Contacts between the two chains:
Residue E689 in the second protein interacts with residue R71 in the first protein (closest heavy-atom distance 2.7 Å).
Residue E1683 in the second protein is in contact with residue R42 in the first protein (closest heavy-atom distance 3.3 Å).
Residue E689 in the second protein interacts with residue R40 in the first protein (closest heavy-atom distance 2.4 Å).
Residue L730 in the second protein contacts residue T6 in the first protein (closest heavy-atom distance 4.5 Å).
Residue L748 in the second protein is in contact with residue I7 in the first protein (closest heavy-atom distance 3.2 Å).
Residue C736 in the second protein contacts residue N32 in the first protein (closest heavy-atom distance 3.7 Å).
Residue E689 in the second protein contacts residue T27 in the first protein (closest heavy-atom distance 4.5 Å).
Residue F685 in the second protein interacts with residue R71 in the first protein (closest heavy-atom distance 3.4 Å).
Residue W713 in the second protein contacts residue N32 in the first protein (closest heavy-atom distance 4.1 Å).
Residue F685 in the second protein contacts residue E102 in the first protein (closest heavy-atom distance 3.2 Å).
Residue L748 in the second protein interacts with residue R71 in the first protein (closest heavy-atom distance 4.3 Å).
Residue P638 in the second protein interacts with residue G89 in the first protein (closest heavy-atom distance 4.4 Å).
Residue E1636 in the second protein contacts residue K34 in the first protein (closest heavy-atom distance 4.4 Å).
Residue A1676 in the second protein interacts with residue G89 in the first protein (closest heavy-atom distance 4.2 Å).
Residue R647 in the second protein contacts residue G33 in the first protein (closest heavy-atom distance 4.5 Å).
Residue V1770 in the second protein contacts residue E54 in the first protein (closest heavy-atom distance 4.2 Å).
Residue V1770 in the second protein is in contact with residue F46 in the first protein (closest heavy-atom distance 3.5 Å).
Residue T687 in the second protein contacts residue R40 in the first protein (closest heavy-atom distance 4.4 Å).
Residue S1768 in the second protein interacts with residue F46 in the first protein (closest heavy-atom distance 3.5 Å).
Residue S1679 in the second protein is in contact with residue V90 in the first protein (closest heavy-atom distance 4.0 Å).
Residue V1770 in the second protein interacts with residue V55 in the first protein (closest heavy-atom distance 3.7 Å).
Residue F685 in the second protein interacts with residue R40 in the first protein (closest heavy-atom distance 3.2 Å).
Residue E1782 in the second protein is in contact with residue R42 in the first protein (closest heavy-atom distance 3.8 Å).
Residue E689 in the second protein contacts residue D100 in the first protein (closest heavy-atom distance 3.5 Å).
Residue R640 in the second protein is in contact with residue G89 in the first protein (closest heavy-atom distance 3.5 Å).
Residue F1769 in the second protein interacts with residue Y82 in the first protein (closest heavy-atom distance 4.4 Å).
Residue L637 in the second protein contacts residue G89 in the first protein (closest heavy-atom distance 4.0 Å).
Residue S1771 in the second protein is in contact with residue E54 in the first protein (closest heavy-atom distance 4.3 Å).
Residue S1768 in the second protein interacts with residue K44 in the first protein (closest heavy-atom distance 2.6 Å).
Residue R640 in the second protein interacts with residue P88 in the first protein (closest heavy-atom distance 3.5 Å).
Residue D1682 in the second protein is in contact with residue S38 in the first protein (closest heavy-atom distance 3.8 Å).
Residue H1680 in the second protein is in contact with residue G89 in the first protein (closest heavy-atom distance 4.5 Å).
Residue R647 in the second protein is in contact with residue K35 in the first protein (closest heavy-atom distance 3.1 Å).
Residue F685 in the second protein contacts residue H25 in the first protein (closest heavy-atom distance 4.3 Å).
Residue R750 in the second protein is in contact with residue P9 in the first protein (closest heavy-atom distance 3.8 Å).
Residue F1769 in the second protein interacts with residue V90 in the first protein (closest heavy-atom distance 3.5 Å).
Residue C736 in the second protein interacts with residue G33 in the first protein (closest heavy-atom distance 4.2 Å).
Residue R640 in the second protein is in contact with residue P93 in the first protein (closest heavy-atom distance 3.4 Å).
Residue A1676 in the second protein interacts with residue V90 in the first protein (closest heavy-atom distance 4.0 Å).
Residue H747 in the second protein is in contact with residue P9 in the first protein (closest heavy-atom distance 3.8 Å).
Residue P1684 in the second protein is in contact with residue D41 in the first protein (closest heavy-atom distance 3.7 Å).
Residue E1683 in the second protein is in contact with residue D41 in the first protein (closest heavy-atom distance 4.5 Å).
Residue R640 in the second protein is in contact with residue I91 in the first protein (closest heavy-atom distance 2.8 Å).
Residue S1768 in the second protein interacts with residue Y26 in the first protein (closest heavy-atom distance 3.2 Å).
Residue S1679 in the second protein is in contact with residue F36 in the first protein (closest heavy-atom distance 2.5 Å).
Residue W713 in the second protein is in contact with residue K34 in the first protein (closest heavy-atom distance 3.6 Å).
Residue Q645 in the second protein contacts residue K34 in the first protein (closest heavy-atom distance 3.4 Å).
Residue R640 in the second protein is in contact with residue T85 in the first protein (closest heavy-atom distance 3.7 Å).
Residue R640 in the second protein interacts with residue H87 in the first protein (closest heavy-atom distance 3.3 Å).
Residue F1769 in the second protein contacts residue D37 in the first protein (closest heavy-atom distance 3.9 Å).
Residue L730 in the second protein interacts with residue I7 in the first protein (closest heavy-atom distance 3.8 Å).
Residue E1782 in the second protein contacts residue K44 in the first protein (closest heavy-atom distance 3.5 Å).
Residue D1682 in the second protein contacts residue D41 in the first protein (closest heavy-atom distance 3.2 Å).
Residue R1672 in the second protein contacts residue P88 in the first protein (closest heavy-atom distance 4.5 Å).
Residue L643 in the second protein contacts residue G89 in the first protein (closest heavy-atom distance 3.2 Å).
Residue S1768 in the second protein interacts with residue D37 in the first protein (closest heavy-atom distance 4.4 Å).
Residue F1769 in the second protein is in contact with residue H87 in the first protein (closest heavy-atom distance 4.3 Å).
Residue P638 in the second protein interacts with residue P88 in the first protein (closest heavy-atom distance 4.4 Å).
Residue A688 in the second protein interacts with residue R40 in the first protein (closest heavy-atom distance 3.3 Å).
Residue R640 in the second protein contacts residue P92 in the first protein (closest heavy-atom distance 3.4 Å).

Sequence of the second protein:
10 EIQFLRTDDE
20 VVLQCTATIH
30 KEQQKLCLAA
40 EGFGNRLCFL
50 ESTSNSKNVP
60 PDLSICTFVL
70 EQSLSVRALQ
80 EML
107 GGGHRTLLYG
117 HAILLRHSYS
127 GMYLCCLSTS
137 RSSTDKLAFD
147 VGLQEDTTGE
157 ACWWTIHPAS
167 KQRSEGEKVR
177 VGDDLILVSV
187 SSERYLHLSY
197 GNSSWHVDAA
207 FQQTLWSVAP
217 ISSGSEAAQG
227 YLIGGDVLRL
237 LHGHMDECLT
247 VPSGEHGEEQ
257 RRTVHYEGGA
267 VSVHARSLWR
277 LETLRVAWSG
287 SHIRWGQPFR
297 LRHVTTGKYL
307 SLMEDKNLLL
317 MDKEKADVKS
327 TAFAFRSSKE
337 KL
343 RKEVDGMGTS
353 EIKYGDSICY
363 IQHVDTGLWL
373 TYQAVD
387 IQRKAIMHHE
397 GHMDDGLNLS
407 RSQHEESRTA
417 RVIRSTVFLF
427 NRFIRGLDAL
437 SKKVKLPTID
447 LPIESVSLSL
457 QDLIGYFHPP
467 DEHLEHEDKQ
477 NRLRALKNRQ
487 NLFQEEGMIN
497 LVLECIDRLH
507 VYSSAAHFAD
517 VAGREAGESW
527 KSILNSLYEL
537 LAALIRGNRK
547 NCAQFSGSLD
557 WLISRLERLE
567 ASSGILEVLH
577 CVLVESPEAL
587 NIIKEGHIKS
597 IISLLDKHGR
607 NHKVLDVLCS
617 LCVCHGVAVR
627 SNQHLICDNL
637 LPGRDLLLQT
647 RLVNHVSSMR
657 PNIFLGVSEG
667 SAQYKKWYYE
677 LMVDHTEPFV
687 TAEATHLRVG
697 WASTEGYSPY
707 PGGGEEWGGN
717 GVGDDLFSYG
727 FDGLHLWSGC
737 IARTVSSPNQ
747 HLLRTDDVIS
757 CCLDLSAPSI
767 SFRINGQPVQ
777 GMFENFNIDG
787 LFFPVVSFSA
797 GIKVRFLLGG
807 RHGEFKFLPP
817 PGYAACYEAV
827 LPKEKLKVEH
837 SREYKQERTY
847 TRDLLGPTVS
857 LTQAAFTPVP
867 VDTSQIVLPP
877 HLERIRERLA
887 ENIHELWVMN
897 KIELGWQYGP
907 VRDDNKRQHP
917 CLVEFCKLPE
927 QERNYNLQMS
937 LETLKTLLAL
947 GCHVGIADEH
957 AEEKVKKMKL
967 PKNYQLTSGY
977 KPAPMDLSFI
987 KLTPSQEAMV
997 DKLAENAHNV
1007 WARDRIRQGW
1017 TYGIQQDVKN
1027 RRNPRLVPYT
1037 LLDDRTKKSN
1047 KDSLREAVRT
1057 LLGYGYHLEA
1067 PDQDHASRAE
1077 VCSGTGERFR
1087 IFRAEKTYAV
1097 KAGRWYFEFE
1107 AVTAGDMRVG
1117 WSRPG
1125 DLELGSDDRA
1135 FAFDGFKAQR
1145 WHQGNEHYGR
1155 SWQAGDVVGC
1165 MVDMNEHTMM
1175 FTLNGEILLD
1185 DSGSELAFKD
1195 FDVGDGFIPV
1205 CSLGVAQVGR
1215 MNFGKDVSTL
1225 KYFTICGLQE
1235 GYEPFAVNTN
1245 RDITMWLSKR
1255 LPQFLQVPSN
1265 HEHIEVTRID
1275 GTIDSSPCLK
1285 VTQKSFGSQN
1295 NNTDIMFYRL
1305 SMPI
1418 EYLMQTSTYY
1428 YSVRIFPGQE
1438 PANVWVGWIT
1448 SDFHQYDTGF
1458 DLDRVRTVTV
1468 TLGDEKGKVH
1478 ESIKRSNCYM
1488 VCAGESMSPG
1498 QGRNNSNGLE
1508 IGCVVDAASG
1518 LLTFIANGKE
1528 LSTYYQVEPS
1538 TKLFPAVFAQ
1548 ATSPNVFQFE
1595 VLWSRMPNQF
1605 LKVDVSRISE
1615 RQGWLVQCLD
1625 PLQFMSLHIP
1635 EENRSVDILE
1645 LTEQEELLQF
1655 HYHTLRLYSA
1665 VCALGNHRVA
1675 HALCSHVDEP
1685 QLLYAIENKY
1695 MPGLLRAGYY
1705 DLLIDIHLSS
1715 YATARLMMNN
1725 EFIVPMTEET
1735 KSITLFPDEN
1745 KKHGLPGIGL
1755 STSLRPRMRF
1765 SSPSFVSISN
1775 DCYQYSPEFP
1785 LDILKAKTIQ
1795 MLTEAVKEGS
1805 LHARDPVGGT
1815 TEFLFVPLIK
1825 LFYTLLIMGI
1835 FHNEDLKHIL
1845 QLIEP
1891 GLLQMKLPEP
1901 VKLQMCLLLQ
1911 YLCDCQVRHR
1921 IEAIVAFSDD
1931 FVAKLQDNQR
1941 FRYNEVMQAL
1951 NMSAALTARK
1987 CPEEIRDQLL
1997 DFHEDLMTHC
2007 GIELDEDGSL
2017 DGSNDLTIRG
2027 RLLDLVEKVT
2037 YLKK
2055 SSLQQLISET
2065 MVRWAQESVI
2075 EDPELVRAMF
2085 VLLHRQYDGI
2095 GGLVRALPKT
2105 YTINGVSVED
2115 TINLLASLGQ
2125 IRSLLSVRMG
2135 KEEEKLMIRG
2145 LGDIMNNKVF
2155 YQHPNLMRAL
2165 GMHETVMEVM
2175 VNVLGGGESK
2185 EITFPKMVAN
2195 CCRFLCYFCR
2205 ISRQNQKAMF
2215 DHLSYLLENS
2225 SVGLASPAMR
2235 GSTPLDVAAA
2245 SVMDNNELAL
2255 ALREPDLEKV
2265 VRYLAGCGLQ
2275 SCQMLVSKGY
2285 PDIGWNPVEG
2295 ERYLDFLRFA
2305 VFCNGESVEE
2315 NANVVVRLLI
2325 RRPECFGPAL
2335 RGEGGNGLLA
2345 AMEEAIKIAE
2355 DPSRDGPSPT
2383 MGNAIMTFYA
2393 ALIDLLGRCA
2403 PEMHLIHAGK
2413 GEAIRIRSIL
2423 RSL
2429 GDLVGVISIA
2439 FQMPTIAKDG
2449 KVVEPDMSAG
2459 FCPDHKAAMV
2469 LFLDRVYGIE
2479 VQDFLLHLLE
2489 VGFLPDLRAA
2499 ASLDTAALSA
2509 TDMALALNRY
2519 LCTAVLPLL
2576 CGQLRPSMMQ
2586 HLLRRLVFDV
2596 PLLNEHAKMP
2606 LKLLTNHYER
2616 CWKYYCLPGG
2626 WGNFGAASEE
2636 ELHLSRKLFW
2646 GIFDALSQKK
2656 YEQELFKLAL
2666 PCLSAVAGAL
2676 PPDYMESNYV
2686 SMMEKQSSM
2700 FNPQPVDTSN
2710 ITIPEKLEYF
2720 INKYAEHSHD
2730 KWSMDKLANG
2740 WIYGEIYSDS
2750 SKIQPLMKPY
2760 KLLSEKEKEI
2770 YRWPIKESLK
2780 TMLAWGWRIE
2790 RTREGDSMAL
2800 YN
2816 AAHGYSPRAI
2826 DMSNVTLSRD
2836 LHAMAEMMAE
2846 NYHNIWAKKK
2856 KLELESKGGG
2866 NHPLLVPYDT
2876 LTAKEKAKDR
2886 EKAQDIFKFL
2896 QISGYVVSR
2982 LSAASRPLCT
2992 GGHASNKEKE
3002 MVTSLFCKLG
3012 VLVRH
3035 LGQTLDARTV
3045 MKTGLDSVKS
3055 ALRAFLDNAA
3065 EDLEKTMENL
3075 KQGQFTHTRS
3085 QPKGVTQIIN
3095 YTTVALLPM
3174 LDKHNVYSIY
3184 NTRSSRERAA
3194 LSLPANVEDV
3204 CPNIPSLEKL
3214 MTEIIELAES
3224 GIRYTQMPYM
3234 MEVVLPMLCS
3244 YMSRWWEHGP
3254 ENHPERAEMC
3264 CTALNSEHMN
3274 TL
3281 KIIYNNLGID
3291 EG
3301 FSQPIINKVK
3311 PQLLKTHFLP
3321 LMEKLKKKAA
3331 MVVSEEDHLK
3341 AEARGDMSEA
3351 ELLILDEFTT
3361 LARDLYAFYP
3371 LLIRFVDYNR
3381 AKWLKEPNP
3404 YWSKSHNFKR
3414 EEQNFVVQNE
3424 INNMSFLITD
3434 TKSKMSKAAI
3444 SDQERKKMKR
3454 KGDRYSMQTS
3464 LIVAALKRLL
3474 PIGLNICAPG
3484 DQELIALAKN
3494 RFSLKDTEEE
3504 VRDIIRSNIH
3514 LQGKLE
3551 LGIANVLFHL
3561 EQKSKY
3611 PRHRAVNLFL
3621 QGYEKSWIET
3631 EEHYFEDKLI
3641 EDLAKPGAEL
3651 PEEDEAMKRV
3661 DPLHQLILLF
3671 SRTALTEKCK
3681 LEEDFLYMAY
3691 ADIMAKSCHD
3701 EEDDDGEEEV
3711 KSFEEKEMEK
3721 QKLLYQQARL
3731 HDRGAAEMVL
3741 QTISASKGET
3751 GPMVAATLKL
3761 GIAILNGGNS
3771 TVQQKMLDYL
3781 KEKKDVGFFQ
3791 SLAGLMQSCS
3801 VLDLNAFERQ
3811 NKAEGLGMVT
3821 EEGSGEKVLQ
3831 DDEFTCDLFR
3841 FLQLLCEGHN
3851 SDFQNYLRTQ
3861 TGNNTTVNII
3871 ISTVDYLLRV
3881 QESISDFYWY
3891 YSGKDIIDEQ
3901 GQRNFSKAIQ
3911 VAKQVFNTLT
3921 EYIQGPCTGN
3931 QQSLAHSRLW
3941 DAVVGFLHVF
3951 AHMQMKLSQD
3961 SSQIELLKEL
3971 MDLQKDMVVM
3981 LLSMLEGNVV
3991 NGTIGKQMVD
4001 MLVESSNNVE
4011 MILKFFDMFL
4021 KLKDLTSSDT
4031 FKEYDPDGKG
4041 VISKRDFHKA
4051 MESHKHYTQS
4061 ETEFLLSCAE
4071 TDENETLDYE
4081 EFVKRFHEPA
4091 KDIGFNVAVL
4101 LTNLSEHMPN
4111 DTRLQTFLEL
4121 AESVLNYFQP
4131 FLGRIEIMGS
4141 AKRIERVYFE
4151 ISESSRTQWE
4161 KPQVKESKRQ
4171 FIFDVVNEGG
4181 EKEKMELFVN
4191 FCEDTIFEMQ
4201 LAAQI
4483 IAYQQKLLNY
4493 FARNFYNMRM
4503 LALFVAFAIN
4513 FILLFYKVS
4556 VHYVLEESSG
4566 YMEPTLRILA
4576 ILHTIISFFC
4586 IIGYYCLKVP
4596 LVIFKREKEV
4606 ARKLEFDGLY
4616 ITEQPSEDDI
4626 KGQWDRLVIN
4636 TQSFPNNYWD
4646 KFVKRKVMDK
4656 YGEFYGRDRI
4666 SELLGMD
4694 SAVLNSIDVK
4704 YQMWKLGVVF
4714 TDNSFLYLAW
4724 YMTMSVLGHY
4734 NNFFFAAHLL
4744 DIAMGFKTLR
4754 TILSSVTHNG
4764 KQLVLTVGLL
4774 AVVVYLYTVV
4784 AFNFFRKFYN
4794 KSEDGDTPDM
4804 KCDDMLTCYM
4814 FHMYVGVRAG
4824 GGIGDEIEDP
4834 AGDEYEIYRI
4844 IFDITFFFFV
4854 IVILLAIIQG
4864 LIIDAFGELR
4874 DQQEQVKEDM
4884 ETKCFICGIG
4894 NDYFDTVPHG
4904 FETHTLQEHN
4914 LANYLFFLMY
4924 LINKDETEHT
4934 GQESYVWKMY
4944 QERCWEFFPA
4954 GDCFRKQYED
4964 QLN

Sequence of the first protein:
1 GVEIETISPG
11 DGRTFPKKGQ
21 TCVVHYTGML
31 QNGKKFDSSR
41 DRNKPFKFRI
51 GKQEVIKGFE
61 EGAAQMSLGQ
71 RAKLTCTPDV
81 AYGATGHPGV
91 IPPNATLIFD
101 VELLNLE

These two protein chains interact to form a complex.